Residue-level contacts at the interface:
Residue A53 in protein 1 interacts with residue E6 in protein 2 (closest heavy-atom distance 3.5 Å).
Residue E78 in protein 1 interacts with residue Q5 in protein 2 (closest heavy-atom distance 3.2 Å).
Residue A91 in protein 1 interacts with residue G11 in protein 2 (closest heavy-atom distance 4.3 Å).
Residue G87 in protein 1 is in contact with residue G11 in protein 2 (closest heavy-atom distance 3.4 Å).
Residue Q74 in protein 1 contacts residue A4 in protein 2 (closest heavy-atom distance 4.8 Å).
Residue L57 in protein 1 is in contact with residue I3 in protein 2 (closest heavy-atom distance 3.5 Å).
Residue L143 in protein 1 interacts with residue Y18 in protein 2 (closest heavy-atom distance 3.6 Å).
Residue E78 in protein 1 interacts with residue A4 in protein 2 (closest heavy-atom distance 3.5 Å).
Residue L57 in protein 1 is in contact with residue L7 in protein 2 (closest heavy-atom distance 3.7 Å).
Residue N85 in protein 1 is in contact with residue D12 in protein 2 (closest heavy-atom distance 3.1 Å).
Residue N85 in protein 1 interacts with residue G11 in protein 2 (closest heavy-atom distance 4.2 Å).
Residue G87 in protein 1 interacts with residue F14 in protein 2 (closest heavy-atom distance 4.1 Å).
Residue L57 in protein 1 interacts with residue I10 in protein 2 (closest heavy-atom distance 4.2 Å).
Residue E45 in protein 1 is in contact with residue F14 in protein 2 (closest heavy-atom distance 4.1 Å).
Residue F80 in protein 1 is in contact with residue R8 in protein 2 (closest heavy-atom distance 4.9 Å).
Residue Y50 in protein 1 contacts residue K13 in protein 2 (closest heavy-atom distance 3.4 Å).
Residue L57 in protein 1 interacts with residue E6 in protein 2 (closest heavy-atom distance 3.7 Å).
Residue L143 in protein 1 contacts residue A19 in protein 2 (closest heavy-atom distance 4.2 Å).
Residue F46 in protein 1 is in contact with residue L7 in protein 2 (closest heavy-atom distance 4.3 Å).
Residue A53 in protein 1 interacts with residue I10 in protein 2 (closest heavy-atom distance 3.8 Å).
Residue Y144 in protein 1 interacts with residue N15 in protein 2 (closest heavy-atom distance 3.3 Å).
Residue F54 in protein 1 contacts residue I10 in protein 2 (closest heavy-atom distance 4.3 Å).
Residue Y50 in protein 1 interacts with residue F14 in protein 2 (closest heavy-atom distance 3.5 Å).
Residue R88 in protein 1 is in contact with residue R8 in protein 2 (closest heavy-atom distance 3.4 Å).
Residue Y144 in protein 1 contacts residue A19 in protein 2 (closest heavy-atom distance 4.2 Å).
Residue W86 in protein 1 contacts residue N15 in protein 2 (closest heavy-atom distance 3.5 Å).
Residue L79 in protein 1 contacts residue A4 in protein 2 (closest heavy-atom distance 4.2 Å).
Residue Y144 in protein 1 contacts residue Y18 in protein 2 (closest heavy-atom distance 3.5 Å).
Residue W86 in protein 1 interacts with residue A19 in protein 2 (closest heavy-atom distance 4.8 Å).
Residue F46 in protein 1 is in contact with residue I10 in protein 2 (closest heavy-atom distance 3.6 Å).
Residue N85 in protein 1 contacts residue N15 in protein 2 (closest heavy-atom distance 3.3 Å).
Residue V90 in protein 1 is in contact with residue F14 in protein 2 (closest heavy-atom distance 3.8 Å).
Residue L61 in protein 1 is in contact with residue I3 in protein 2 (closest heavy-atom distance 3.8 Å).
Residue R88 in protein 1 is in contact with residue G11 in protein 2 (closest heavy-atom distance 4.0 Å).
Residue F54 in protein 1 contacts residue L7 in protein 2 (closest heavy-atom distance 4.3 Å).
Residue L57 in protein 1 contacts residue W2 in protein 2 (closest heavy-atom distance 4.0 Å).
Residue R88 in protein 1 interacts with residue D12 in protein 2 (closest heavy-atom distance 2.8 Å).
Residue D56 in protein 1 contacts residue W2 in protein 2 (closest heavy-atom distance 4.3 Å).
Residue F46 in protein 1 contacts residue F14 in protein 2 (closest heavy-atom distance 3.9 Å).
Residue V75 in protein 1 is in contact with residue I3 in protein 2 (closest heavy-atom distance 4.0 Å).
Residue R81 in protein 1 is in contact with residue R8 in protein 2 (closest heavy-atom distance 4.4 Å).
Residue F46 in protein 1 is in contact with residue G11 in protein 2 (closest heavy-atom distance 3.8 Å).
Residue Y50 in protein 1 interacts with residue I10 in protein 2 (closest heavy-atom distance 3.7 Å).
Residue D56 in protein 1 contacts residue E6 in protein 2 (closest heavy-atom distance 3.7 Å).
Residue L79 in protein 1 contacts residue L7 in protein 2 (closest heavy-atom distance 4.0 Å).
Residue Y144 in protein 1 interacts with residue F14 in protein 2 (closest heavy-atom distance 3.2 Å).
Residue E78 in protein 1 contacts residue R8 in protein 2 (closest heavy-atom distance 2.2 Å).
Residue A42 in protein 1 contacts residue F14 in protein 2 (closest heavy-atom distance 3.6 Å).
Residue D82 in protein 1 is in contact with residue R8 in protein 2 (closest heavy-atom distance 2.9 Å).
Residue L79 in protein 1 is in contact with residue R8 in protein 2 (closest heavy-atom distance 3.7 Å).
Residue V75 in protein 1 contacts residue L7 in protein 2 (closest heavy-atom distance 3.9 Å).
Residue V75 in protein 1 interacts with residue A4 in protein 2 (closest heavy-atom distance 3.5 Å).
Residue G87 in protein 1 contacts residue N15 in protein 2 (closest heavy-atom distance 3.4 Å).
Residue Q60 in protein 1 contacts residue W2 in protein 2 (closest heavy-atom distance 3.5 Å).
Residue A91 in protein 1 interacts with residue L7 in protein 2 (closest heavy-atom distance 4.0 Å).
Residue Q60 in protein 1 contacts residue I3 in protein 2 (closest heavy-atom distance 3.7 Å).
Residue F95 in protein 1 is in contact with residue I3 in protein 2 (closest heavy-atom distance 4.6 Å).
Residue E45 in protein 1 is in contact with residue Y18 in protein 2 (closest heavy-atom distance 2.6 Å).
Residue F95 in protein 1 is in contact with residue L7 in protein 2 (closest heavy-atom distance 3.7 Å).

Sequence of protein 1:
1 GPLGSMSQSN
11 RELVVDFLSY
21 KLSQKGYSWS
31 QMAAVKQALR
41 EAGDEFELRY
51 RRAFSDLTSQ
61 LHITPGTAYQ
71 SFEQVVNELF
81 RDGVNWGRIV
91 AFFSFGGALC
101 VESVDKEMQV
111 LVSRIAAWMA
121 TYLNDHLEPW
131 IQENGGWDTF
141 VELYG

Sequence of protein 2:
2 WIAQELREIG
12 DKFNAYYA

The following describes two proteins that form a bound complex.